Contacts between the two chains:
Residue A326 in the first protein interacts with residue L61 in the second protein (closest heavy-atom distance 2.9 Å).
Residue E325 in the first protein is in contact with residue L61 in the second protein (closest heavy-atom distance 3.8 Å).
Residue A326 in the first protein interacts with residue D62 in the second protein (closest heavy-atom distance 4.0 Å).
Residue V324 in the first protein contacts residue S63 in the second protein (closest heavy-atom distance 3.2 Å).
Residue N323 in the first protein is in contact with residue S63 in the second protein (closest heavy-atom distance 4.7 Å).
Residue V324 in the first protein contacts residue D62 in the second protein (closest heavy-atom distance 3.7 Å).
Residue E325 in the first protein contacts residue D62 in the second protein (closest heavy-atom distance 4.1 Å).

Sequence of the second protein:
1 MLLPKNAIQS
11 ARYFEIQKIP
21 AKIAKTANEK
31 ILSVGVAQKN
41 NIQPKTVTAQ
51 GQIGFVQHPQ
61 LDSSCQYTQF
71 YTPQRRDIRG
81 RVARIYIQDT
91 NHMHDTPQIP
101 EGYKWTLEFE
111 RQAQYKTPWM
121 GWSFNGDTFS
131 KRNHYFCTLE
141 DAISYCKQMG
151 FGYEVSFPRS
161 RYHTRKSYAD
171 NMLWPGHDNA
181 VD

This data describes a binding interaction between two proteins.

Sequence of the first protein:
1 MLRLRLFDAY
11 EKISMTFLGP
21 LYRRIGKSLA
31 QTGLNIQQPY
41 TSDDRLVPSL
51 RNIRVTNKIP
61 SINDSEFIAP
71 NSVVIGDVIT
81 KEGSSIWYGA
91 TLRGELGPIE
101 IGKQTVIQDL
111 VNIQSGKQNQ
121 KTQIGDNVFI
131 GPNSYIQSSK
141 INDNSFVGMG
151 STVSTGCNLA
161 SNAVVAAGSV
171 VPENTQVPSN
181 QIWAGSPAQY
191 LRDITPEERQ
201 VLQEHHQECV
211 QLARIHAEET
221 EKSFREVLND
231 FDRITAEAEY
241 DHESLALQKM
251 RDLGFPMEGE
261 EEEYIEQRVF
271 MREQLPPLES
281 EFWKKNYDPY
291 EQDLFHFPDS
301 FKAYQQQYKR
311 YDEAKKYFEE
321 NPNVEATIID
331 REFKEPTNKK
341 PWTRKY